Residue-level contacts at the interface:
Residue Q665 in chain B is in contact with residue F523 in chain A (closest heavy-atom distance 3.3 Å).
Residue L26 in chain B contacts residue Y409 in chain A (closest heavy-atom distance 3.5 Å).
Residue A662 in chain B interacts with residue N603 in chain A (closest heavy-atom distance 3.3 Å).
Residue R644 in chain B is in contact with residue A626 in chain A (closest heavy-atom distance 2.4 Å).
Residue Q665 in chain B interacts with residue L606 in chain A (closest heavy-atom distance 3.5 Å).
Residue M865 in chain B is in contact with residue M865 in chain A (closest heavy-atom distance 3.4 Å).
Residue Y28 in chain B contacts residue P403 in chain A (closest heavy-atom distance 2.7 Å).
Residue K168 in chain B is in contact with residue D439 in chain A (closest heavy-atom distance 2.7 Å).
Residue N737 in chain B interacts with residue M742 in chain A (closest heavy-atom distance 3.2 Å).
Residue N855 in chain B is in contact with residue V847 in chain A (closest heavy-atom distance 3.6 Å).
Residue Y28 in chain B is in contact with residue P815 in chain A (closest heavy-atom distance 3.3 Å).
Residue L858 in chain B is in contact with residue R851 in chain A (closest heavy-atom distance 3.3 Å).
Residue E666 in chain B contacts residue N603 in chain A (closest heavy-atom distance 3.3 Å).
Residue G655 in chain B is in contact with residue L611 in chain A (closest heavy-atom distance 3.3 Å).
Residue L327 in chain B is in contact with residue T385 in chain A (closest heavy-atom distance 3.3 Å).
Residue W173 in chain B interacts with residue D439 in chain A (closest heavy-atom distance 3.4 Å).
Residue Q177 in chain B contacts residue G436 in chain A (closest heavy-atom distance 3.4 Å).
Residue L734 in chain B is in contact with residue M637 in chain A (closest heavy-atom distance 3.5 Å).
Residue A744 in chain B is in contact with residue Y747 in chain A (closest heavy-atom distance 3.2 Å).
Residue H27 in chain B interacts with residue P403 in chain A (closest heavy-atom distance 3.4 Å).
Residue N737 in chain B is in contact with residue L743 in chain A (closest heavy-atom distance 3.4 Å).
Residue W173 in chain B interacts with residue Y440 in chain A (closest heavy-atom distance 3.5 Å).
Residue R32 in chain B interacts with residue F821 in chain A (closest heavy-atom distance 3.3 Å).
Residue M166 in chain B interacts with residue K442 in chain A (closest heavy-atom distance 3.3 Å).
Residue R644 in chain B is in contact with residue L630 in chain A (closest heavy-atom distance 3.3 Å).
Residue R749 in chain B is in contact with residue S751 in chain A (closest heavy-atom distance 2.6 Å).
Residue H331 in chain B interacts with residue E391 in chain A (closest heavy-atom distance 3.5 Å).
Residue Y28 in chain B contacts residue F821 in chain A (closest heavy-atom distance 3.5 Å).
Residue G659 in chain B interacts with residue A607 in chain A (closest heavy-atom distance 3.3 Å).
Residue A741 in chain B interacts with residue V750 in chain A (closest heavy-atom distance 3.6 Å).
Residue V325 in chain B is in contact with residue R836 in chain A (closest heavy-atom distance 3.3 Å).
Residue H179 in chain B interacts with residue K389 in chain A (closest heavy-atom distance 3.5 Å).
Residue Q25 in chain B contacts residue Y409 in chain A (closest heavy-atom distance 3.2 Å).
Residue D181 in chain B is in contact with residue K389 in chain A (closest heavy-atom distance 2.8 Å).
Residue F656 in chain B interacts with residue L611 in chain A (closest heavy-atom distance 3.6 Å).
Residue Y28 in chain B interacts with residue E405 in chain A (closest heavy-atom distance 3.6 Å).
Residue P859 in chain B contacts residue R846 in chain A (closest heavy-atom distance 3.3 Å).
Residue Y136 in chain B interacts with residue M435 in chain A (closest heavy-atom distance 2.3 Å).
Residue L663 in chain B is in contact with residue N603 in chain A (closest heavy-atom distance 2.4 Å).
Residue R717 in chain B interacts with residue L600 in chain A (closest heavy-atom distance 3.5 Å).
Residue A741 in chain B interacts with residue T746 in chain A (closest heavy-atom distance 3.3 Å).
Residue V658 in chain B is in contact with residue F521 in chain A (closest heavy-atom distance 3.6 Å).
Residue L327 in chain B interacts with residue E391 in chain A (closest heavy-atom distance 3.4 Å).
Residue T180 in chain B contacts residue R387 in chain A (closest heavy-atom distance 3.4 Å).
Residue E661 in chain B is in contact with residue V520 in chain A (closest heavy-atom distance 2.8 Å).
Residue E666 in chain B is in contact with residue L599 in chain A (closest heavy-atom distance 3.1 Å).
Residue H331 in chain B contacts residue R387 in chain A (closest heavy-atom distance 3.6 Å).
Residue F368 in chain B is in contact with residue R387 in chain A (closest heavy-atom distance 3.3 Å).
Residue K326 in chain B is in contact with residue E265 in chain A (closest heavy-atom distance 3.1 Å).
Residue C24 in chain B is in contact with residue K161 in chain A (closest heavy-atom distance 3.2 Å).
Residue H179 in chain B interacts with residue E430 in chain A (closest heavy-atom distance 2.9 Å).
Residue R717 in chain B is in contact with residue N603 in chain A (closest heavy-atom distance 3.1 Å).
Residue T748 in chain B contacts residue Y747 in chain A (closest heavy-atom distance 2.9 Å).
Residue L26 in chain B contacts residue E405 in chain A (closest heavy-atom distance 3.3 Å).
Residue E666 in chain B contacts residue V602 in chain A (closest heavy-atom distance 3.4 Å).
Residue N737 in chain B interacts with residue T746 in chain A (closest heavy-atom distance 3.4 Å).
Residue M166 in chain B is in contact with residue D439 in chain A (closest heavy-atom distance 3.4 Å).
Residue D181 in chain B is in contact with residue Q390 in chain A (closest heavy-atom distance 3.3 Å).
Residue S176 in chain B is in contact with residue D439 in chain A (closest heavy-atom distance 2.3 Å).
Residue F656 in chain B interacts with residue F615 in chain A (closest heavy-atom distance 3.5 Å).

Sequence of chain B:
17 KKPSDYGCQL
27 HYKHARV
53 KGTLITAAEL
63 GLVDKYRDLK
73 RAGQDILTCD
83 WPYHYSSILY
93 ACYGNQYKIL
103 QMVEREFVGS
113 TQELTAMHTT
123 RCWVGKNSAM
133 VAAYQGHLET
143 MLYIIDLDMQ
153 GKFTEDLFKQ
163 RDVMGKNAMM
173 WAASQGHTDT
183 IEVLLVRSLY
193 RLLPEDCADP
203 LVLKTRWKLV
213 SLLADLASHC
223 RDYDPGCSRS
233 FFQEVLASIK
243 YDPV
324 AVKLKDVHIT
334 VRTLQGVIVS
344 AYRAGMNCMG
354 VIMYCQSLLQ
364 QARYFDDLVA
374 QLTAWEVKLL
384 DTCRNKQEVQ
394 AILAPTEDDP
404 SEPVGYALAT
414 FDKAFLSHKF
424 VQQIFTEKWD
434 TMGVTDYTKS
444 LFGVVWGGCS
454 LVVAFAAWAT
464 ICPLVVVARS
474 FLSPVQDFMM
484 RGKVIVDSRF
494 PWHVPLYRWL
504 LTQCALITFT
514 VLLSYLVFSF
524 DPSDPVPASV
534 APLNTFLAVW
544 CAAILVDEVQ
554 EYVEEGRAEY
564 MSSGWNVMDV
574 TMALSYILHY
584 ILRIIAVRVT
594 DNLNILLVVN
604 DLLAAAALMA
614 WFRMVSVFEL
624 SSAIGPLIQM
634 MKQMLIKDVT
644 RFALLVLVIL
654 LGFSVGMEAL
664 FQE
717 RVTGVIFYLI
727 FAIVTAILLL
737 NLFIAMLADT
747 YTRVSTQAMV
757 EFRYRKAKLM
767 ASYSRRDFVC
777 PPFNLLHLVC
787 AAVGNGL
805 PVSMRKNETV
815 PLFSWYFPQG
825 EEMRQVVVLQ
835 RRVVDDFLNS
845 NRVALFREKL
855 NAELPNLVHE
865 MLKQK

Sequence of chain A:
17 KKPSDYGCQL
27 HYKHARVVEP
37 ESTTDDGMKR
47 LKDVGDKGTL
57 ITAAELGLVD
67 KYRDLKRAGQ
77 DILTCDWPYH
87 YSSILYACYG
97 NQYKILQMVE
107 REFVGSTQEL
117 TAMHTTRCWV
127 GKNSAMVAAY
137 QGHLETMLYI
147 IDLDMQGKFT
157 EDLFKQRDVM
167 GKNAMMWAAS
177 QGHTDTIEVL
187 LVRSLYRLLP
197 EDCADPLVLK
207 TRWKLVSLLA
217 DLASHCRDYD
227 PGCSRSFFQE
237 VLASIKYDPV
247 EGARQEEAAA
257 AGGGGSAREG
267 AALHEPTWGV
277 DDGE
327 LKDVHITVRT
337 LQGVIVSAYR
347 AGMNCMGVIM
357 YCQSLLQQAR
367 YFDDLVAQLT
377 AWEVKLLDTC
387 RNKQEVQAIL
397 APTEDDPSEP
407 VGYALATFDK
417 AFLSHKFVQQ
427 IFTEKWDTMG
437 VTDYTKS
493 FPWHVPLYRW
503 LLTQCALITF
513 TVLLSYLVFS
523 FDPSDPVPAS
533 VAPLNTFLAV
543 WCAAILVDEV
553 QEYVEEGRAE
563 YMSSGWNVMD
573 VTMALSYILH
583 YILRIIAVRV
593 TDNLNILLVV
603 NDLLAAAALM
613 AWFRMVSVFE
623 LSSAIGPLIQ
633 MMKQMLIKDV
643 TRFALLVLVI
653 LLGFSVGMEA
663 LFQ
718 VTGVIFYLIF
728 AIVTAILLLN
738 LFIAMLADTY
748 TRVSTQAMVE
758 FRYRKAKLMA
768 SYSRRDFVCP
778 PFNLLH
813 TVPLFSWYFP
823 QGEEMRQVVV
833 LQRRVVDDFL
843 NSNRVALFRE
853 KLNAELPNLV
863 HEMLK

These two protein chains interact to form a complex.